Residue-level contacts at the interface:
Residue R62 in protein 2 is in contact with residue S1 in protein 1 (closest heavy-atom distance 4.2 Å).
Residue R155 in protein 2 interacts with residue V4 in protein 1 (closest heavy-atom distance 2.1 Å).
Residue Y7 in protein 2 is in contact with residue I2 in protein 1 (closest heavy-atom distance 3.5 Å).
Residue Y116 in protein 2 contacts residue V8 in protein 1 (closest heavy-atom distance 3.5 Å).
Residue Y59 in protein 2 contacts residue S1 in protein 1 (closest heavy-atom distance 4.4 Å).
Residue Y22 in protein 2 contacts residue F5 in protein 1 (closest heavy-atom distance 4.5 Å).
Residue K66 in protein 2 interacts with residue V4 in protein 1 (closest heavy-atom distance 3.6 Å).
Residue Y45 in protein 2 interacts with residue I2 in protein 1 (closest heavy-atom distance 3.7 Å).
Residue N70 in protein 2 is in contact with residue I3 in protein 1 (closest heavy-atom distance 3.3 Å).
Residue N70 in protein 2 is in contact with residue F5 in protein 1 (closest heavy-atom distance 2.9 Å).
Residue V97 in protein 2 interacts with residue F5 in protein 1 (closest heavy-atom distance 3.8 Å).
Residue K66 in protein 2 contacts residue I3 in protein 1 (closest heavy-atom distance 4.7 Å).
Residue E63 in protein 2 interacts with residue S1 in protein 1 (closest heavy-atom distance 2.5 Å).
Residue L156 in protein 2 is in contact with residue I3 in protein 1 (closest heavy-atom distance 3.6 Å).
Residue Y7 in protein 2 contacts residue S1 in protein 1 (closest heavy-atom distance 2.7 Å).
Residue R155 in protein 2 contacts residue F5 in protein 1 (closest heavy-atom distance 4.1 Å).
Residue W147 in protein 2 interacts with residue N6 in protein 1 (closest heavy-atom distance 4.2 Å).
Residue W147 in protein 2 contacts residue V8 in protein 1 (closest heavy-atom distance 4.1 Å).
Residue W147 in protein 2 interacts with residue L7 in protein 1 (closest heavy-atom distance 2.9 Å).
Residue D77 in protein 2 contacts residue N6 in protein 1 (closest heavy-atom distance 4.0 Å).
Residue D77 in protein 2 contacts residue V8 in protein 1 (closest heavy-atom distance 3.1 Å).
Residue E24 in protein 2 contacts residue I2 in protein 1 (closest heavy-atom distance 3.3 Å).
Residue Y159 in protein 2 interacts with residue I2 in protein 1 (closest heavy-atom distance 3.7 Å).
Residue K66 in protein 2 is in contact with residue S1 in protein 1 (closest heavy-atom distance 3.6 Å).
Residue N70 in protein 2 is in contact with residue I2 in protein 1 (closest heavy-atom distance 4.0 Å).
Residue T80 in protein 2 is in contact with residue V8 in protein 1 (closest heavy-atom distance 3.8 Å).
Residue V76 in protein 2 contacts residue L7 in protein 1 (closest heavy-atom distance 4.0 Å).
Residue Y171 in protein 2 contacts residue S1 in protein 1 (closest heavy-atom distance 2.5 Å).
Residue S99 in protein 2 contacts residue I3 in protein 1 (closest heavy-atom distance 4.0 Å).
Residue S73 in protein 2 contacts residue F5 in protein 1 (closest heavy-atom distance 3.8 Å).
Residue N70 in protein 2 interacts with residue V4 in protein 1 (closest heavy-atom distance 3.4 Å).
Residue E152 in protein 2 interacts with residue N6 in protein 1 (closest heavy-atom distance 2.7 Å).
Residue Q114 in protein 2 interacts with residue F5 in protein 1 (closest heavy-atom distance 3.9 Å).
Residue S73 in protein 2 interacts with residue N6 in protein 1 (closest heavy-atom distance 4.1 Å).
Residue R155 in protein 2 is in contact with residue N6 in protein 1 (closest heavy-atom distance 4.0 Å).
Residue V9 in protein 2 contacts residue I2 in protein 1 (closest heavy-atom distance 3.7 Å).
Residue K146 in protein 2 interacts with residue L7 in protein 1 (closest heavy-atom distance 4.1 Å).
Residue T143 in protein 2 contacts residue V8 in protein 1 (closest heavy-atom distance 2.7 Å).
Residue S99 in protein 2 contacts residue F5 in protein 1 (closest heavy-atom distance 4.3 Å).
Residue A150 in protein 2 interacts with residue N6 in protein 1 (closest heavy-atom distance 4.7 Å).
Residue E63 in protein 2 is in contact with residue I2 in protein 1 (closest heavy-atom distance 4.1 Å).
Residue Y116 in protein 2 is in contact with residue F5 in protein 1 (closest heavy-atom distance 3.6 Å).
Residue Q114 in protein 2 is in contact with residue I3 in protein 1 (closest heavy-atom distance 4.7 Å).
Residue L5 in protein 2 contacts residue S1 in protein 1 (closest heavy-atom distance 4.4 Å).
Residue E24 in protein 2 contacts residue F5 in protein 1 (closest heavy-atom distance 4.8 Å).
Residue T163 in protein 2 interacts with residue S1 in protein 1 (closest heavy-atom distance 5.0 Å).
Residue Y123 in protein 2 contacts residue V8 in protein 1 (closest heavy-atom distance 4.4 Å).
Residue Y159 in protein 2 is in contact with residue I3 in protein 1 (closest heavy-atom distance 3.5 Å).
Residue Y116 in protein 2 contacts residue N6 in protein 1 (closest heavy-atom distance 4.0 Å).
Residue W167 in protein 2 contacts residue S1 in protein 1 (closest heavy-atom distance 3.3 Å).
Residue D77 in protein 2 is in contact with residue L7 in protein 1 (closest heavy-atom distance 3.2 Å).
Residue Y159 in protein 2 is in contact with residue S1 in protein 1 (closest heavy-atom distance 2.6 Å).
Residue F74 in protein 2 is in contact with residue F5 in protein 1 (closest heavy-atom distance 3.4 Å).
Residue S73 in protein 2 interacts with residue L7 in protein 1 (closest heavy-atom distance 3.3 Å).
Residue K146 in protein 2 interacts with residue V8 in protein 1 (closest heavy-atom distance 3.0 Å).
Residue Y84 in protein 2 interacts with residue V8 in protein 1 (closest heavy-atom distance 2.7 Å).
Residue L81 in protein 2 contacts residue V8 in protein 1 (closest heavy-atom distance 3.5 Å).
Residue K66 in protein 2 is in contact with residue I2 in protein 1 (closest heavy-atom distance 2.6 Å).
Residue V9 in protein 2 contacts residue F5 in protein 1 (closest heavy-atom distance 3.9 Å).
Residue R155 in protein 2 is in contact with residue I3 in protein 1 (closest heavy-atom distance 3.6 Å).

These two protein chains interact to form a complex.

Sequence of protein 1:
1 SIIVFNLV

Sequence of protein 2:
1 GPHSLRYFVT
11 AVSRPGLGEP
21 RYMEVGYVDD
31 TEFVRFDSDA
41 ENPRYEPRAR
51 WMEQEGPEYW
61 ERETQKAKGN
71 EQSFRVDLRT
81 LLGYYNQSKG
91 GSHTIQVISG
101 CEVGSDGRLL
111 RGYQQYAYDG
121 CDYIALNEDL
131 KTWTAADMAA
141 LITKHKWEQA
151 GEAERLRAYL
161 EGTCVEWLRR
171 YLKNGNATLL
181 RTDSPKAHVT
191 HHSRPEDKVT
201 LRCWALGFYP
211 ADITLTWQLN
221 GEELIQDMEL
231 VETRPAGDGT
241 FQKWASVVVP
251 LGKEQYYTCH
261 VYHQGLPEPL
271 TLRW